Sequence of protein 2:
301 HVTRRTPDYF

Sequence of protein 1:
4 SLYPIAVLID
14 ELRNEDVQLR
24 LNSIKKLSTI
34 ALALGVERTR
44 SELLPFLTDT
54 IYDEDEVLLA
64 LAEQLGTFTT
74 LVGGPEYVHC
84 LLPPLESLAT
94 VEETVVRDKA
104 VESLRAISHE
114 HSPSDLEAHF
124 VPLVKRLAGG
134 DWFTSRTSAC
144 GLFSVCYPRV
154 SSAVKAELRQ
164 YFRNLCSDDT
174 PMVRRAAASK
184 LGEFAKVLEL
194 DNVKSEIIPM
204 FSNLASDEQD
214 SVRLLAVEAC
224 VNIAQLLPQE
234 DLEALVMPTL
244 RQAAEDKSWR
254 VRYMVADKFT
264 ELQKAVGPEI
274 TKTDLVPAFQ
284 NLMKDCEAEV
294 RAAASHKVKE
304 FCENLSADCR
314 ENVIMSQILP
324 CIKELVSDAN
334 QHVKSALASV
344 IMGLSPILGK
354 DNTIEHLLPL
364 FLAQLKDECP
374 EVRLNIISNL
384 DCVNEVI

These two protein chains interact to form a complex.

Residue-level contacts at the interface:
Residue R253 in protein 1 interacts with residue Y309 in protein 2 (closest heavy-atom distance 4.7 Å).
Residue E292 in protein 1 is in contact with residue R305 in protein 2 (closest heavy-atom distance 4.5 Å).
Residue E292 in protein 1 interacts with residue T306 in protein 2 (closest heavy-atom distance 3.5 Å).
Residue W252 in protein 1 contacts residue T306 in protein 2 (closest heavy-atom distance 3.7 Å).
Residue H335 in protein 1 is in contact with residue R305 in protein 2 (closest heavy-atom distance 3.1 Å).
Residue R253 in protein 1 contacts residue F310 in protein 2 (closest heavy-atom distance 3.0 Å).
Residue W252 in protein 1 contacts residue F310 in protein 2 (closest heavy-atom distance 4.3 Å).